Sequence of protein 1:
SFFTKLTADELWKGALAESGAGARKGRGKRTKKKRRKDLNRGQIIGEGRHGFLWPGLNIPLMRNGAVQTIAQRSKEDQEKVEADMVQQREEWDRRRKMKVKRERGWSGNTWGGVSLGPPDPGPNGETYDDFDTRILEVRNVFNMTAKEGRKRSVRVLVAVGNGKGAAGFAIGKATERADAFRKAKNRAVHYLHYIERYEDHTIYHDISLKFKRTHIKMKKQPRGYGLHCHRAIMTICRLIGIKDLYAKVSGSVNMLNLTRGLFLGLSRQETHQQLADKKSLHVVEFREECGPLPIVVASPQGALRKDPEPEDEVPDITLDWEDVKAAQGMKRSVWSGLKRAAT

The following describes two proteins that form a bound complex.

Sequence of protein 2:
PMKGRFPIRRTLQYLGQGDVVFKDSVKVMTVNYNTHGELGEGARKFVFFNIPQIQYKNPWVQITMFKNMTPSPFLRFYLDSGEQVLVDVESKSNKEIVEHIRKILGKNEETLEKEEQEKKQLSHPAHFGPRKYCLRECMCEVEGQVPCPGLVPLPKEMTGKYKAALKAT

Interface contacts:
Residue T405 in protein 1 is in contact with residue M3 in protein 2 (closest heavy-atom distance 3.7 Å).
Residue I404 in protein 1 interacts with residue P8 in protein 2 (closest heavy-atom distance 4.3 Å).
Residue V401 in protein 1 contacts residue I9 in protein 2 (closest heavy-atom distance 3.5 Å).
Residue Q415 in protein 1 is in contact with residue Q14 in protein 2 (closest heavy-atom distance 4.6 Å).
Residue D403 in protein 1 is in contact with residue P8 in protein 2 (closest heavy-atom distance 4.3 Å).
Residue L406 in protein 1 contacts residue I9 in protein 2 (closest heavy-atom distance 4.1 Å).
Residue V401 in protein 1 contacts residue Y15 in protein 2 (closest heavy-atom distance 3.8 Å).
Residue D403 in protein 1 interacts with residue R6 in protein 2 (closest heavy-atom distance 3.6 Å).
Residue L406 in protein 1 contacts residue M3 in protein 2 (closest heavy-atom distance 3.3 Å).
Residue L406 in protein 1 is in contact with residue P2 in protein 2 (closest heavy-atom distance 3.5 Å).
Residue P402 in protein 1 is in contact with residue F7 in protein 2 (closest heavy-atom distance 4.0 Å).
Residue V411 in protein 1 is in contact with residue T12 in protein 2 (closest heavy-atom distance 4.5 Å).
Residue D407 in protein 1 is in contact with residue M3 in protein 2 (closest heavy-atom distance 4.6 Å).
Residue V401 in protein 1 contacts residue F7 in protein 2 (closest heavy-atom distance 4.0 Å).
Residue W408 in protein 1 interacts with residue M3 in protein 2 (closest heavy-atom distance 4.4 Å).
Residue V411 in protein 1 contacts residue P2 in protein 2 (closest heavy-atom distance 3.4 Å).
Residue D403 in protein 1 is in contact with residue F7 in protein 2 (closest heavy-atom distance 3.8 Å).
Residue V401 in protein 1 contacts residue F50 in protein 2 (closest heavy-atom distance 3.6 Å).
Residue Q415 in protein 1 is in contact with residue T12 in protein 2 (closest heavy-atom distance 3.5 Å).
Residue E400 in protein 1 is in contact with residue K96 in protein 2 (closest heavy-atom distance 3.5 Å).
Residue L406 in protein 1 interacts with residue T12 in protein 2 (closest heavy-atom distance 4.0 Å).
Residue P402 in protein 1 is in contact with residue I9 in protein 2 (closest heavy-atom distance 3.5 Å).
Residue W408 in protein 1 interacts with residue P2 in protein 2 (closest heavy-atom distance 3.7 Å).
Residue D407 in protein 1 is in contact with residue P2 in protein 2 (closest heavy-atom distance 4.1 Å).
Residue L406 in protein 1 is in contact with residue P8 in protein 2 (closest heavy-atom distance 4.8 Å).
Residue Q415 in protein 1 is in contact with residue L13 in protein 2 (closest heavy-atom distance 3.1 Å).